Sequence of protein 2:
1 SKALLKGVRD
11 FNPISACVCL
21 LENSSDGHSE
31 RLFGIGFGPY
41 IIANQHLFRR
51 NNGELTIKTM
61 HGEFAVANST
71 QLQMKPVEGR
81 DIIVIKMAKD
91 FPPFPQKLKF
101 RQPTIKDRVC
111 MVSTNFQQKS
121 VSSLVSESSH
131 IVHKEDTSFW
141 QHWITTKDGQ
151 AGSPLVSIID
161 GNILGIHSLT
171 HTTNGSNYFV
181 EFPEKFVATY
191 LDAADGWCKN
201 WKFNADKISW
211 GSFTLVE

Residue-level contacts at the interface:
Residue H46 in protein 2 contacts residue F5 in protein 1 (closest heavy-atom distance 3.2 Å).
Residue D148 in protein 2 interacts with residue R4 in protein 1 (closest heavy-atom distance 2.7 Å).
Residue Y178 in protein 2 contacts residue V3 in protein 1 (closest heavy-atom distance 4.5 Å).
Residue E30 in protein 2 is in contact with residue S7 in protein 1 (closest heavy-atom distance 4.0 Å).
Residue T170 in protein 2 contacts residue T2 in protein 1 (closest heavy-atom distance 4.5 Å).
Residue L215 in protein 2 interacts with residue R4 in protein 1 (closest heavy-atom distance 4.0 Å).
Residue H167 in protein 2 interacts with residue Q6 in protein 1 (closest heavy-atom distance 2.7 Å).
Residue L32 in protein 2 contacts residue Q6 in protein 1 (closest heavy-atom distance 4.6 Å).
Residue H171 in protein 2 is in contact with residue R4 in protein 1 (closest heavy-atom distance 5.0 Å).
Residue T214 in protein 2 is in contact with residue T2 in protein 1 (closest heavy-atom distance 3.4 Å).
Residue T172 in protein 2 contacts residue R4 in protein 1 (closest heavy-atom distance 3.9 Å).
Residue D148 in protein 2 is in contact with residue S7 in protein 1 (closest heavy-atom distance 4.1 Å).
Residue N177 in protein 2 contacts residue Q6 in protein 1 (closest heavy-atom distance 3.6 Å).
Residue G149 in protein 2 interacts with residue S7 in protein 1 (closest heavy-atom distance 4.3 Å).
Residue H171 in protein 2 interacts with residue T2 in protein 1 (closest heavy-atom distance 3.3 Å).
Residue T172 in protein 2 contacts residue T2 in protein 1 (closest heavy-atom distance 2.6 Å).
Residue W210 in protein 2 is in contact with residue F5 in protein 1 (closest heavy-atom distance 3.6 Å).
Residue T170 in protein 2 interacts with residue Q6 in protein 1 (closest heavy-atom distance 3.7 Å).
Residue E217 in protein 2 contacts residue F5 in protein 1 (closest heavy-atom distance 3.6 Å).
Residue T214 in protein 2 contacts residue V3 in protein 1 (closest heavy-atom distance 3.0 Å).
Residue A151 in protein 2 is in contact with residue Q6 in protein 1 (closest heavy-atom distance 3.6 Å).
Residue L215 in protein 2 contacts residue F5 in protein 1 (closest heavy-atom distance 3.7 Å).
Residue V216 in protein 2 is in contact with residue T2 in protein 1 (closest heavy-atom distance 4.0 Å).
Residue L169 in protein 2 interacts with residue V3 in protein 1 (closest heavy-atom distance 3.9 Å).
Residue H46 in protein 2 is in contact with residue S7 in protein 1 (closest heavy-atom distance 2.6 Å).
Residue W210 in protein 2 is in contact with residue V3 in protein 1 (closest heavy-atom distance 4.2 Å).
Residue K147 in protein 2 is in contact with residue Q6 in protein 1 (closest heavy-atom distance 3.6 Å).
Residue A151 in protein 2 is in contact with residue S7 in protein 1 (closest heavy-atom distance 3.4 Å).
Residue D148 in protein 2 is in contact with residue F5 in protein 1 (closest heavy-atom distance 5.0 Å).
Residue T170 in protein 2 contacts residue R4 in protein 1 (closest heavy-atom distance 2.8 Å).
Residue R49 in protein 2 interacts with residue S7 in protein 1 (closest heavy-atom distance 3.4 Å).
Residue T214 in protein 2 is in contact with residue E1 in protein 1 (closest heavy-atom distance 2.8 Å).
Residue T172 in protein 2 is in contact with residue V3 in protein 1 (closest heavy-atom distance 3.7 Å).
Residue L169 in protein 2 interacts with residue F5 in protein 1 (closest heavy-atom distance 3.7 Å).
Residue Q150 in protein 2 contacts residue Q6 in protein 1 (closest heavy-atom distance 4.1 Å).
Residue F213 in protein 2 is in contact with residue E1 in protein 1 (closest heavy-atom distance 3.4 Å).
Residue S168 in protein 2 is in contact with residue F5 in protein 1 (closest heavy-atom distance 3.6 Å).
Residue R31 in protein 2 interacts with residue S7 in protein 1 (closest heavy-atom distance 4.9 Å).
Residue R49 in protein 2 is in contact with residue F5 in protein 1 (closest heavy-atom distance 3.8 Å).
Residue T170 in protein 2 is in contact with residue V3 in protein 1 (closest heavy-atom distance 3.3 Å).
Residue S168 in protein 2 interacts with residue R4 in protein 1 (closest heavy-atom distance 4.3 Å).
Residue F203 in protein 2 contacts residue F5 in protein 1 (closest heavy-atom distance 3.8 Å).
Residue V216 in protein 2 is in contact with residue R4 in protein 1 (closest heavy-atom distance 3.6 Å).
Residue T173 in protein 2 interacts with residue T2 in protein 1 (closest heavy-atom distance 4.8 Å).
Residue L215 in protein 2 contacts residue V3 in protein 1 (closest heavy-atom distance 3.5 Å).
Residue S212 in protein 2 contacts residue E1 in protein 1 (closest heavy-atom distance 4.3 Å).
Residue H171 in protein 2 contacts residue V3 in protein 1 (closest heavy-atom distance 4.1 Å).
Residue H46 in protein 2 contacts residue Q6 in protein 1 (closest heavy-atom distance 4.3 Å).
Residue T146 in protein 2 contacts residue Q6 in protein 1 (closest heavy-atom distance 2.6 Å).
Residue V216 in protein 2 contacts residue V3 in protein 1 (closest heavy-atom distance 2.8 Å).
Residue D148 in protein 2 contacts residue Q6 in protein 1 (closest heavy-atom distance 3.4 Å).
Residue L169 in protein 2 is in contact with residue Q6 in protein 1 (closest heavy-atom distance 4.3 Å).
Residue S168 in protein 2 interacts with residue Q6 in protein 1 (closest heavy-atom distance 2.9 Å).
Residue I208 in protein 2 interacts with residue F5 in protein 1 (closest heavy-atom distance 4.5 Å).
Residue F213 in protein 2 is in contact with residue V3 in protein 1 (closest heavy-atom distance 3.5 Å).
Residue H171 in protein 2 contacts residue E1 in protein 1 (closest heavy-atom distance 4.0 Å).
Residue G149 in protein 2 contacts residue Q6 in protein 1 (closest heavy-atom distance 3.3 Å).
Residue L32 in protein 2 contacts residue S7 in protein 1 (closest heavy-atom distance 2.7 Å).
Residue L169 in protein 2 contacts residue R4 in protein 1 (closest heavy-atom distance 3.4 Å).
Residue D81 in protein 2 interacts with residue F5 in protein 1 (closest heavy-atom distance 3.5 Å).

Sequence of protein 1:
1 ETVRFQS

This data describes a binding interaction between two proteins.